The following describes two proteins that form a bound complex.

Sequence of protein 1:
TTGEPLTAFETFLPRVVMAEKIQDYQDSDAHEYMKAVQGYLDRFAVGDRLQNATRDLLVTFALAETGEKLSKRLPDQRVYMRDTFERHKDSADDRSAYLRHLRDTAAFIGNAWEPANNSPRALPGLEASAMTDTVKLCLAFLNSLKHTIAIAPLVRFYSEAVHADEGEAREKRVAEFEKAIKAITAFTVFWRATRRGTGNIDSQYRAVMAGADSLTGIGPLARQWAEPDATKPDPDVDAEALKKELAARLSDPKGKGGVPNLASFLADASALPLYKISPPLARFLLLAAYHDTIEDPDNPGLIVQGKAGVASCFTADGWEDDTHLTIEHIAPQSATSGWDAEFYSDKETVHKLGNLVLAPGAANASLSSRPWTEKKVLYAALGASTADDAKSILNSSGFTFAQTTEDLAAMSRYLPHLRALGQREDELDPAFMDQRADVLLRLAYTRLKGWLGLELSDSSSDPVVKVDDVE

Residue-level contacts at the interface:
Residue Q29 in protein 1 is in contact with residue Y36 in protein 2 (closest heavy-atom distance 4.0 Å).
Residue Q29 in protein 1 contacts residue D32 in protein 2 (closest heavy-atom distance 2.5 Å).
Residue Q29 in protein 1 interacts with residue E35 in protein 2 (closest heavy-atom distance 4.2 Å).
Residue D30 in protein 1 is in contact with residue R103 in protein 2 (closest heavy-atom distance 4.2 Å).

Sequence of protein 2:
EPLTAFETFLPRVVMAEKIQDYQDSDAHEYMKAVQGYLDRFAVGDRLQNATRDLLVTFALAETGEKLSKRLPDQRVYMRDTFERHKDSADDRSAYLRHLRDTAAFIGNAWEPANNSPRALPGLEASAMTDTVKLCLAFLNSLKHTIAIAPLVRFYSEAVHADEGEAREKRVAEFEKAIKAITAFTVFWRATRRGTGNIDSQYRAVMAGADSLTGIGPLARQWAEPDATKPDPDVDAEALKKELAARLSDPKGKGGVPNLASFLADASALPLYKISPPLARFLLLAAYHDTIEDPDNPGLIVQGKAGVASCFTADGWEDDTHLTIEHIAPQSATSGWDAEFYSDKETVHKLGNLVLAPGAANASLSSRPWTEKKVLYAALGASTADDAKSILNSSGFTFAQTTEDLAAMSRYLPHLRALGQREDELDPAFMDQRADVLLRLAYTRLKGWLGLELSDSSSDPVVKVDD